This data describes a binding interaction between two proteins.

Residue-level contacts at the interface:
Residue V656 in protein 1 is in contact with residue A17 in protein 2 (closest heavy-atom distance 3.7 Å).
Residue V656 in protein 1 is in contact with residue A16 in protein 2 (closest heavy-atom distance 3.3 Å).
Residue V656 in protein 1 is in contact with residue A15 in protein 2 (closest heavy-atom distance 4.0 Å).
Residue Y655 in protein 1 contacts residue A15 in protein 2 (closest heavy-atom distance 3.5 Å).
Residue G654 in protein 1 is in contact with residue A15 in protein 2 (closest heavy-atom distance 4.1 Å).
Residue Y251 in protein 1 interacts with residue A3 in protein 2 (closest heavy-atom distance 4.8 Å).
Residue Y251 in protein 1 contacts residue A4 in protein 2 (closest heavy-atom distance 4.8 Å).
Residue Y655 in protein 1 interacts with residue A16 in protein 2 (closest heavy-atom distance 3.5 Å).
Residue K250 in protein 1 interacts with residue A2 in protein 2 (closest heavy-atom distance 4.6 Å).
Residue K250 in protein 1 is in contact with residue A3 in protein 2 (closest heavy-atom distance 3.7 Å).
Residue H643 in protein 1 contacts residue A20 in protein 2 (closest heavy-atom distance 4.3 Å).
Residue K250 in protein 1 contacts residue A4 in protein 2 (closest heavy-atom distance 4.0 Å).
Residue R252 in protein 1 interacts with residue A2 in protein 2 (closest heavy-atom distance 3.4 Å).
Residue Y655 in protein 1 is in contact with residue A17 in protein 2 (closest heavy-atom distance 4.4 Å).
Residue Y251 in protein 1 contacts residue A2 in protein 2 (closest heavy-atom distance 4.0 Å).
Residue G654 in protein 1 contacts residue A16 in protein 2 (closest heavy-atom distance 3.6 Å).

Sequence of protein 1:
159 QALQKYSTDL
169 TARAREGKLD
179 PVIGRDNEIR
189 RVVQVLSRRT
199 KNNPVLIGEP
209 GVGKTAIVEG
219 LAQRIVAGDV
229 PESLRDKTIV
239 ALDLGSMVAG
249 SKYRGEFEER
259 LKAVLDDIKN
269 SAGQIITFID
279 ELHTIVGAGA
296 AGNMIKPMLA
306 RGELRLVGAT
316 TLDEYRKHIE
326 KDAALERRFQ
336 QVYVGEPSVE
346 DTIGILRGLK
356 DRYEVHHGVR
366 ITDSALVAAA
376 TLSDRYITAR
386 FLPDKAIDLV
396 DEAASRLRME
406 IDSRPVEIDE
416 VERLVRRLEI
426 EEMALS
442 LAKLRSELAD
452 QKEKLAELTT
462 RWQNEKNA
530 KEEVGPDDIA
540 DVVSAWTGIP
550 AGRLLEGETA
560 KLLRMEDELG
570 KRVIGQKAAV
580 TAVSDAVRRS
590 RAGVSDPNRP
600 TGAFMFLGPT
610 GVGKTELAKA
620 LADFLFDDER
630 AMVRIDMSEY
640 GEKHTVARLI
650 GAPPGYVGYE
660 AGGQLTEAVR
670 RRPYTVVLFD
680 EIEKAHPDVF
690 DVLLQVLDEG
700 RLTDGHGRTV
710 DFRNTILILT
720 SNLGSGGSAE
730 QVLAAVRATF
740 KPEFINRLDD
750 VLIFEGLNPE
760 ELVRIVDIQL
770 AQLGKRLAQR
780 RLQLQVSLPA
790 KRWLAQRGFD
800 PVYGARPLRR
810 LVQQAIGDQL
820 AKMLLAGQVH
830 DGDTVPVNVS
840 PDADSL

Sequence of protein 2:
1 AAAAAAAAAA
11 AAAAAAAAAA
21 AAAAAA